Sequence of the second protein:
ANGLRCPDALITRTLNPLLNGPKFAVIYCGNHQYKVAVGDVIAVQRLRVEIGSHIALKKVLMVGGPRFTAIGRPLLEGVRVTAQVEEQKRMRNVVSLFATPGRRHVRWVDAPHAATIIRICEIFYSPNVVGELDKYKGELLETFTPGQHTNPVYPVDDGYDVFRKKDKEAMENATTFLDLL

Sequence of the first protein:
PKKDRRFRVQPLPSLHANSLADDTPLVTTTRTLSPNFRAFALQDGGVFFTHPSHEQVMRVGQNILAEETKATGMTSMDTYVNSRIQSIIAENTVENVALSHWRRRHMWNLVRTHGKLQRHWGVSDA

This data describes a binding interaction between two proteins.

Residue-level contacts at the interface:
Residue R71 in the second protein is in contact with residue Q106 in the first protein (closest heavy-atom distance 3.2 Å).
Residue L184 in the second protein contacts residue T100 in the first protein (closest heavy-atom distance 3.6 Å).
Residue H153 in the second protein interacts with residue P85 in the first protein (closest heavy-atom distance 3.5 Å).
Residue R71 in the second protein interacts with residue S103 in the first protein (closest heavy-atom distance 3.4 Å).
Residue E136 in the second protein interacts with residue F90 in the first protein (closest heavy-atom distance 2.9 Å).
Residue F72 in the second protein interacts with residue F98 in the first protein (closest heavy-atom distance 3.3 Å).
Residue L184 in the second protein is in contact with residue R88 in the first protein (closest heavy-atom distance 3.5 Å).
Residue F181 in the second protein interacts with residue P102 in the first protein (closest heavy-atom distance 3.5 Å).
Residue A174 in the second protein contacts residue E118 in the first protein (closest heavy-atom distance 3.5 Å).
Residue N132 in the second protein interacts with residue Q93 in the first protein (closest heavy-atom distance 3.0 Å).
Residue T73 in the second protein interacts with residue H101 in the first protein (closest heavy-atom distance 2.9 Å).
Residue N155 in the second protein is in contact with residue P85 in the first protein (closest heavy-atom distance 3.3 Å).
Residue T154 in the second protein interacts with residue R88 in the first protein (closest heavy-atom distance 3.3 Å).
Residue F181 in the second protein is in contact with residue N86 in the first protein (closest heavy-atom distance 3.2 Å).
Residue G135 in the second protein contacts residue F90 in the first protein (closest heavy-atom distance 3.5 Å).
Residue Y140 in the second protein contacts residue T80 in the first protein (closest heavy-atom distance 3.6 Å).
Residue V133 in the second protein is in contact with residue L92 in the first protein (closest heavy-atom distance 3.6 Å).
Residue T73 in the second protein interacts with residue F98 in the first protein (closest heavy-atom distance 3.7 Å).
Residue T180 in the second protein contacts residue L83 in the first protein (closest heavy-atom distance 3.7 Å).
Residue L22 in the second protein is in contact with residue T100 in the first protein (closest heavy-atom distance 3.5 Å).
Residue L80 in the second protein interacts with residue D94 in the first protein (closest heavy-atom distance 3.6 Å).
Residue P70 in the second protein interacts with residue S103 in the first protein (closest heavy-atom distance 3.3 Å).
Residue P131 in the second protein contacts residue L92 in the first protein (closest heavy-atom distance 3.7 Å).
Residue A174 in the second protein interacts with residue E117 in the first protein (closest heavy-atom distance 3.4 Å).
Residue A178 in the second protein interacts with residue T82 in the first protein (closest heavy-atom distance 3.7 Å).
Residue M175 in the second protein is in contact with residue E118 in the first protein (closest heavy-atom distance 3.2 Å).
Residue I75 in the second protein contacts residue V97 in the first protein (closest heavy-atom distance 3.1 Å).
Residue L137 in the second protein contacts residue A89 in the first protein (closest heavy-atom distance 2.7 Å).
Residue K172 in the second protein is in contact with residue E118 in the first protein (closest heavy-atom distance 3.2 Å).
Residue F72 in the second protein is in contact with residue F99 in the first protein (closest heavy-atom distance 3.4 Å).
Residue R77 in the second protein is in contact with residue G95 in the first protein (closest heavy-atom distance 2.6 Å).
Residue K139 in the second protein contacts residue F87 in the first protein (closest heavy-atom distance 3.4 Å).
Residue E136 in the second protein contacts residue A89 in the first protein (closest heavy-atom distance 3.6 Å).
Residue V134 in the second protein interacts with residue A91 in the first protein (closest heavy-atom distance 2.7 Å).
Residue F181 in the second protein contacts residue Q106 in the first protein (closest heavy-atom distance 3.4 Å).
Residue G135 in the second protein interacts with residue A91 in the first protein (closest heavy-atom distance 3.1 Å).
Residue T73 in the second protein contacts residue F99 in the first protein (closest heavy-atom distance 2.6 Å).
Residue V133 in the second protein contacts residue A91 in the first protein (closest heavy-atom distance 3.6 Å).
Residue D183 in the second protein contacts residue N86 in the first protein (closest heavy-atom distance 2.8 Å).
Residue F72 in the second protein interacts with residue H101 in the first protein (closest heavy-atom distance 3.4 Å).
Residue R71 in the second protein contacts residue P102 in the first protein (closest heavy-atom distance 2.9 Å).
Residue L19 in the second protein is in contact with residue F98 in the first protein (closest heavy-atom distance 3.6 Å).
Residue K139 in the second protein contacts residue S84 in the first protein (closest heavy-atom distance 3.2 Å).
Residue I15 in the second protein interacts with residue F90 in the first protein (closest heavy-atom distance 3.6 Å).
Residue Q152 in the second protein contacts residue R88 in the first protein (closest heavy-atom distance 3.7 Å).
Residue T180 in the second protein is in contact with residue T82 in the first protein (closest heavy-atom distance 2.8 Å).
Residue E81 in the second protein contacts residue D94 in the first protein (closest heavy-atom distance 2.7 Å).
Residue F181 in the second protein interacts with residue V110 in the first protein (closest heavy-atom distance 3.5 Å).
Residue N132 in the second protein is in contact with residue L92 in the first protein (closest heavy-atom distance 3.4 Å).
Residue I75 in the second protein is in contact with residue F99 in the first protein (closest heavy-atom distance 3.7 Å).
Residue Y129 in the second protein is in contact with residue L92 in the first protein (closest heavy-atom distance 3.3 Å).
Residue R71 in the second protein contacts residue H101 in the first protein (closest heavy-atom distance 2.9 Å).
Residue V157 in the second protein is in contact with residue P85 in the first protein (closest heavy-atom distance 3.5 Å).
Residue T180 in the second protein interacts with residue N86 in the first protein (closest heavy-atom distance 3.2 Å).
Residue L23 in the second protein is in contact with residue F98 in the first protein (closest heavy-atom distance 3.5 Å).
Residue T149 in the second protein interacts with residue R88 in the first protein (closest heavy-atom distance 3.2 Å).
Residue E136 in the second protein interacts with residue R88 in the first protein (closest heavy-atom distance 3.5 Å).
Residue L19 in the second protein contacts residue F90 in the first protein (closest heavy-atom distance 3.7 Å).
Residue R77 in the second protein interacts with residue V97 in the first protein (closest heavy-atom distance 3.5 Å).
Residue F148 in the second protein is in contact with residue R88 in the first protein (closest heavy-atom distance 3.3 Å).